This data describes a binding interaction between two proteins.

Sequence of protein 1:
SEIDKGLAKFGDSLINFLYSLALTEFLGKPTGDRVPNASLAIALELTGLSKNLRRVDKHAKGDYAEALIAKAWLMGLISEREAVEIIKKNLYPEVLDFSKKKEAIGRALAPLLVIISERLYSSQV

Sequence of protein 2:
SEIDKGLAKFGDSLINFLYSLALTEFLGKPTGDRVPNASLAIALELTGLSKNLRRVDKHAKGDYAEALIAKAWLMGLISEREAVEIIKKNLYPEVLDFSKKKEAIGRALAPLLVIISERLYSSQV

Residue-level contacts at the interface:
Residue G14 in protein 2 interacts with residue G40 in protein 1 (closest heavy-atom distance 4.5 Å).
Residue N24 in protein 2 interacts with residue R42 in protein 1 (closest heavy-atom distance 4.1 Å).
Residue D20 in protein 2 is in contact with residue R42 in protein 1 (closest heavy-atom distance 3.1 Å).
Residue G14 in protein 2 contacts residue T39 in protein 1 (closest heavy-atom distance 3.4 Å).
Residue S28 in protein 2 interacts with residue S21 in protein 1 (closest heavy-atom distance 3.3 Å).
Residue G40 in protein 2 is in contact with residue F18 in protein 1 (closest heavy-atom distance 4.0 Å).
Residue K17 in protein 2 interacts with residue T39 in protein 1 (closest heavy-atom distance 3.6 Å).
Residue F18 in protein 2 interacts with residue P38 in protein 1 (closest heavy-atom distance 4.7 Å).
Residue F25 in protein 2 is in contact with residue S21 in protein 1 (closest heavy-atom distance 3.8 Å).
Residue D12 in protein 2 is in contact with residue P38 in protein 1 (closest heavy-atom distance 4.6 Å).
Residue K17 in protein 2 contacts residue D41 in protein 1 (closest heavy-atom distance 4.8 Å).
Residue F18 in protein 2 is in contact with residue L29 in protein 1 (closest heavy-atom distance 3.7 Å).
Residue L29 in protein 2 interacts with residue F18 in protein 1 (closest heavy-atom distance 4.0 Å).
Residue P38 in protein 2 contacts residue G14 in protein 1 (closest heavy-atom distance 3.3 Å).
Residue S21 in protein 2 is in contact with residue F25 in protein 1 (closest heavy-atom distance 3.9 Å).
Residue D41 in protein 2 interacts with residue K17 in protein 1 (closest heavy-atom distance 4.8 Å).
Residue G40 in protein 2 contacts residue K17 in protein 1 (closest heavy-atom distance 3.0 Å).
Residue F25 in protein 2 contacts residue L22 in protein 1 (closest heavy-atom distance 3.7 Å).
Residue T32 in protein 2 contacts residue F18 in protein 1 (closest heavy-atom distance 3.6 Å).
Residue L22 in protein 2 interacts with residue F25 in protein 1 (closest heavy-atom distance 3.6 Å).
Residue P38 in protein 2 interacts with residue D12 in protein 1 (closest heavy-atom distance 4.6 Å).
Residue S28 in protein 2 contacts residue F18 in protein 1 (closest heavy-atom distance 4.0 Å).
Residue K17 in protein 2 interacts with residue S28 in protein 1 (closest heavy-atom distance 4.8 Å).
Residue F25 in protein 2 contacts residue W81 in protein 1 (closest heavy-atom distance 4.0 Å).
Residue T39 in protein 2 contacts residue K17 in protein 1 (closest heavy-atom distance 4.5 Å).
Residue P38 in protein 2 interacts with residue F18 in protein 1 (closest heavy-atom distance 4.5 Å).
Residue F25 in protein 2 interacts with residue F25 in protein 1 (closest heavy-atom distance 3.8 Å).
Residue L15 in protein 2 contacts residue P38 in protein 1 (closest heavy-atom distance 3.3 Å).
Residue S21 in protein 2 interacts with residue S28 in protein 1 (closest heavy-atom distance 3.3 Å).
Residue F18 in protein 2 is in contact with residue S28 in protein 1 (closest heavy-atom distance 4.2 Å).
Residue S28 in protein 2 contacts residue K17 in protein 1 (closest heavy-atom distance 4.9 Å).
Residue L82 in protein 2 contacts residue P38 in protein 1 (closest heavy-atom distance 3.9 Å).
Residue W81 in protein 2 interacts with residue F25 in protein 1 (closest heavy-atom distance 4.0 Å).
Residue T39 in protein 2 interacts with residue F18 in protein 1 (closest heavy-atom distance 3.4 Å).
Residue F18 in protein 2 interacts with residue G40 in protein 1 (closest heavy-atom distance 4.0 Å).
Residue S21 in protein 2 is in contact with residue S21 in protein 1 (closest heavy-atom distance 4.5 Å).
Residue W81 in protein 2 interacts with residue L29 in protein 1 (closest heavy-atom distance 4.6 Å).
Residue F18 in protein 2 contacts residue T39 in protein 1 (closest heavy-atom distance 3.4 Å).
Residue F18 in protein 2 interacts with residue T32 in protein 1 (closest heavy-atom distance 3.6 Å).
Residue F18 in protein 2 interacts with residue F25 in protein 1 (closest heavy-atom distance 4.1 Å).
Residue S21 in protein 2 contacts residue D41 in protein 1 (closest heavy-atom distance 4.8 Å).
Residue R42 in protein 2 contacts residue R42 in protein 1 (closest heavy-atom distance 3.2 Å).
Residue P38 in protein 2 is in contact with residue L15 in protein 1 (closest heavy-atom distance 3.8 Å).
Residue P38 in protein 2 interacts with residue L82 in protein 1 (closest heavy-atom distance 4.2 Å).
Residue G40 in protein 2 is in contact with residue G14 in protein 1 (closest heavy-atom distance 4.2 Å).
Residue L29 in protein 2 contacts residue W81 in protein 1 (closest heavy-atom distance 4.0 Å).
Residue N24 in protein 2 contacts residue S21 in protein 1 (closest heavy-atom distance 3.7 Å).
Residue W81 in protein 2 contacts residue E88 in protein 1 (closest heavy-atom distance 4.5 Å).
Residue F25 in protein 2 contacts residue F18 in protein 1 (closest heavy-atom distance 4.3 Å).
Residue R42 in protein 2 contacts residue D20 in protein 1 (closest heavy-atom distance 4.4 Å).
Residue R42 in protein 2 is in contact with residue N24 in protein 1 (closest heavy-atom distance 4.6 Å).
Residue K17 in protein 2 interacts with residue G40 in protein 1 (closest heavy-atom distance 3.2 Å).
Residue E88 in protein 2 contacts residue W81 in protein 1 (closest heavy-atom distance 4.2 Å).
Residue S21 in protein 2 interacts with residue N24 in protein 1 (closest heavy-atom distance 3.7 Å).
Residue T39 in protein 2 contacts residue G14 in protein 1 (closest heavy-atom distance 3.3 Å).
Residue G14 in protein 2 is in contact with residue P38 in protein 1 (closest heavy-atom distance 3.1 Å).